Sequence of chain B:
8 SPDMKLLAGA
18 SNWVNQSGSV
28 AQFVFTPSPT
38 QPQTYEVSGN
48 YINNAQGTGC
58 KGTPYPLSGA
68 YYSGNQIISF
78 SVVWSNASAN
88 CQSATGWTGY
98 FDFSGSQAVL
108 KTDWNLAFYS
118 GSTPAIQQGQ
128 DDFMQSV

This data describes a binding interaction between two proteins.

Sequence of chain A:
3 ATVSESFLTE

Interface contacts:
Residue S85 in chain B is in contact with residue A3 in chain A (closest heavy-atom distance 4.0 Å).
Residue N83 in chain B is in contact with residue A3 in chain A (closest heavy-atom distance 3.5 Å).
Residue F115 in chain B is in contact with residue S8 in chain A (closest heavy-atom distance 3.6 Å).
Residue L113 in chain B contacts residue F9 in chain A (closest heavy-atom distance 3.6 Å).
Residue G56 in chain B is in contact with residue S8 in chain A (closest heavy-atom distance 4.8 Å).
Residue C88 in chain B contacts residue E7 in chain A (closest heavy-atom distance 4.1 Å).
Residue N87 in chain B is in contact with residue T4 in chain A (closest heavy-atom distance 2.9 Å).
Residue F115 in chain B contacts residue F9 in chain A (closest heavy-atom distance 4.9 Å).
Residue N50 in chain B contacts residue F9 in chain A (closest heavy-atom distance 3.4 Å).
Residue G54 in chain B contacts residue E12 in chain A (closest heavy-atom distance 4.4 Å).
Residue Y116 in chain B interacts with residue E7 in chain A (closest heavy-atom distance 3.8 Å).
Residue C88 in chain B is in contact with residue S8 in chain A (closest heavy-atom distance 3.2 Å).
Residue C57 in chain B is in contact with residue F9 in chain A (closest heavy-atom distance 4.5 Å).
Residue S90 in chain B contacts residue F9 in chain A (closest heavy-atom distance 3.4 Å).
Residue W81 in chain B interacts with residue F9 in chain A (closest heavy-atom distance 3.6 Å).
Residue G118 in chain B interacts with residue E7 in chain A (closest heavy-atom distance 3.1 Å).
Residue G54 in chain B interacts with residue L10 in chain A (closest heavy-atom distance 3.3 Å).
Residue C88 in chain B contacts residue S6 in chain A (closest heavy-atom distance 3.6 Å).
Residue S85 in chain B contacts residue T4 in chain A (closest heavy-atom distance 3.0 Å).
Residue N87 in chain B is in contact with residue A3 in chain A (closest heavy-atom distance 4.2 Å).
Residue G56 in chain B interacts with residue S6 in chain A (closest heavy-atom distance 4.8 Å).
Residue Y116 in chain B is in contact with residue S8 in chain A (closest heavy-atom distance 3.4 Å).
Residue Q124 in chain B interacts with residue L10 in chain A (closest heavy-atom distance 3.2 Å).
Residue T55 in chain B is in contact with residue F9 in chain A (closest heavy-atom distance 3.3 Å).
Residue G54 in chain B interacts with residue F9 in chain A (closest heavy-atom distance 4.7 Å).
Residue N87 in chain B contacts residue V5 in chain A (closest heavy-atom distance 3.5 Å).
Residue A84 in chain B is in contact with residue A3 in chain A (closest heavy-atom distance 3.7 Å).
Residue Q89 in chain B interacts with residue S6 in chain A (closest heavy-atom distance 2.8 Å).
Residue L113 in chain B interacts with residue L10 in chain A (closest heavy-atom distance 3.8 Å).
Residue T55 in chain B is in contact with residue E12 in chain A (closest heavy-atom distance 3.8 Å).
Residue A86 in chain B interacts with residue A3 in chain A (closest heavy-atom distance 3.8 Å).
Residue T55 in chain B is in contact with residue L10 in chain A (closest heavy-atom distance 4.8 Å).
Residue A86 in chain B contacts residue T4 in chain A (closest heavy-atom distance 3.4 Å).
Residue F115 in chain B contacts residue L10 in chain A (closest heavy-atom distance 3.9 Å).
Residue S90 in chain B interacts with residue S8 in chain A (closest heavy-atom distance 4.8 Å).
Residue G56 in chain B contacts residue F9 in chain A (closest heavy-atom distance 2.7 Å).
Residue C88 in chain B contacts residue F9 in chain A (closest heavy-atom distance 3.5 Å).
Residue N87 in chain B is in contact with residue S6 in chain A (closest heavy-atom distance 3.0 Å).
Residue G56 in chain B is in contact with residue E12 in chain A (closest heavy-atom distance 3.8 Å).
Residue Q89 in chain B contacts residue E7 in chain A (closest heavy-atom distance 3.5 Å).
Residue G56 in chain B interacts with residue L10 in chain A (closest heavy-atom distance 4.8 Å).
Residue S117 in chain B interacts with residue E7 in chain A (closest heavy-atom distance 4.1 Å).
Residue Q89 in chain B interacts with residue V5 in chain A (closest heavy-atom distance 3.5 Å).
Residue Q89 in chain B interacts with residue S8 in chain A (closest heavy-atom distance 4.9 Å).
Residue C57 in chain B interacts with residue S6 in chain A (closest heavy-atom distance 4.9 Å).